Residue-level contacts at the interface:
Residue N215 in chain A contacts residue Y5 in chain B (closest heavy-atom distance 3.7 Å).
Residue T216 in chain A is in contact with residue Y5 in chain B (closest heavy-atom distance 3.2 Å).
Residue L218 in chain A interacts with residue D11 in chain B (closest heavy-atom distance 3.9 Å).
Residue N215 in chain A contacts residue G4 in chain B (closest heavy-atom distance 3.7 Å).
Residue T216 in chain A interacts with residue T7 in chain B (closest heavy-atom distance 4.7 Å).
Residue N215 in chain A is in contact with residue E2 in chain B (closest heavy-atom distance 4.4 Å).
Residue L218 in chain A contacts residue Q8 in chain B (closest heavy-atom distance 4.5 Å).
Residue D217 in chain A contacts residue Y5 in chain B (closest heavy-atom distance 4.3 Å).
Residue N215 in chain A contacts residue F3 in chain B (closest heavy-atom distance 2.6 Å).
Residue L218 in chain A contacts residue T7 in chain B (closest heavy-atom distance 4.7 Å).
Residue D217 in chain A is in contact with residue D11 in chain B (closest heavy-atom distance 4.6 Å).
Residue D258 in chain A contacts residue F3 in chain B (closest heavy-atom distance 3.4 Å).
Residue M257 in chain A contacts residue F3 in chain B (closest heavy-atom distance 3.4 Å).
Residue N220 in chain A is in contact with residue Y5 in chain B (closest heavy-atom distance 4.5 Å).
Residue T216 in chain A is in contact with residue F3 in chain B (closest heavy-atom distance 4.6 Å).
Residue G214 in chain A interacts with residue F3 in chain B (closest heavy-atom distance 4.3 Å).
Residue T216 in chain A is in contact with residue I6 in chain B (closest heavy-atom distance 5.0 Å).
Residue D217 in chain A is in contact with residue I6 in chain B (closest heavy-atom distance 4.5 Å).

These two protein chains interact to form a complex.

Sequence of chain B:
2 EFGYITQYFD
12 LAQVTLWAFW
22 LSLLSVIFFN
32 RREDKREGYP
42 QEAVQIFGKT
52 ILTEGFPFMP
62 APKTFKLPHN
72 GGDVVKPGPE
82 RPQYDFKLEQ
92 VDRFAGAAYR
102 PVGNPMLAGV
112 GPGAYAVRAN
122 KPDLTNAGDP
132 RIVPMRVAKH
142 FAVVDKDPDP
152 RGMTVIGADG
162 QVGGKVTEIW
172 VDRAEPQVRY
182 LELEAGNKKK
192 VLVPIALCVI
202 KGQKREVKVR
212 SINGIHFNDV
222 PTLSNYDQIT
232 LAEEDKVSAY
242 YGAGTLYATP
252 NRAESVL

Sequence of chain A:
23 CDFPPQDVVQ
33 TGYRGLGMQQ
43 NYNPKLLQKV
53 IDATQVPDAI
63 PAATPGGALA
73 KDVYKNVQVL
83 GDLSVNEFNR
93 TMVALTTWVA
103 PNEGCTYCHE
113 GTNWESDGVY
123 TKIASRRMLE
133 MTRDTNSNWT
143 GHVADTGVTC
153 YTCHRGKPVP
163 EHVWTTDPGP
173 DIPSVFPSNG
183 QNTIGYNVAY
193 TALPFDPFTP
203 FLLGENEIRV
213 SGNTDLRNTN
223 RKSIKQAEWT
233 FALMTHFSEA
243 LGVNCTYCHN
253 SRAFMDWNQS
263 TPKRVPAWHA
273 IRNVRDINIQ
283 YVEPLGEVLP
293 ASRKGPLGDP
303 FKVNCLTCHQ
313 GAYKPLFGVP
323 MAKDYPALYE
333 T